Sequence of chain B:
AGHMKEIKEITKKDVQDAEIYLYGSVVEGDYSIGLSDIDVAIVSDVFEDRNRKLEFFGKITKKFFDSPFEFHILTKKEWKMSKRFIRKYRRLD

Residue-level contacts at the interface:
Residue D37 in chain A interacts with residue H3 in chain B (closest heavy-atom distance 2.8 Å).
Residue A1 in chain A contacts residue D37 in chain B (closest heavy-atom distance 2.9 Å).
Residue F69 in chain A is in contact with residue P68 in chain B (closest heavy-atom distance 4.0 Å).
Residue V26 in chain A interacts with residue V27 in chain B (closest heavy-atom distance 3.5 Å).
Residue L35 in chain A interacts with residue A1 in chain B (closest heavy-atom distance 4.9 Å).
Residue V26 in chain A contacts residue L22 in chain B (closest heavy-atom distance 4.2 Å).
Residue R90 in chain A interacts with residue G29 in chain B (closest heavy-atom distance 5.0 Å).
Residue H3 in chain A contacts residue D37 in chain B (closest heavy-atom distance 2.8 Å).
Residue H3 in chain A contacts residue P68 in chain B (closest heavy-atom distance 3.4 Å).
Residue V27 in chain A interacts with residue Y31 in chain B (closest heavy-atom distance 4.7 Å).
Residue V27 in chain A interacts with residue V26 in chain B (closest heavy-atom distance 3.5 Å).
Residue I38 in chain A contacts residue V26 in chain B (closest heavy-atom distance 4.3 Å).
Residue L22 in chain A interacts with residue Y31 in chain B (closest heavy-atom distance 3.6 Å).
Residue D37 in chain A interacts with residue G2 in chain B (closest heavy-atom distance 3.8 Å).
Residue A1 in chain A is in contact with residue P68 in chain B (closest heavy-atom distance 3.3 Å).
Residue D37 in chain A interacts with residue F69 in chain B (closest heavy-atom distance 4.2 Å).
Residue R90 in chain A contacts residue Y31 in chain B (closest heavy-atom distance 3.8 Å).
Residue D93 in chain A contacts residue Y31 in chain B (closest heavy-atom distance 3.7 Å).
Residue F69 in chain A interacts with residue D37 in chain B (closest heavy-atom distance 4.2 Å).
Residue I38 in chain A is in contact with residue I38 in chain B (closest heavy-atom distance 3.5 Å).
Residue L92 in chain A interacts with residue Y31 in chain B (closest heavy-atom distance 3.7 Å).
Residue A1 in chain A interacts with residue S36 in chain B (closest heavy-atom distance 3.2 Å).
Residue Y31 in chain A is in contact with residue D93 in chain B (closest heavy-atom distance 3.5 Å).
Residue D37 in chain A interacts with residue A1 in chain B (closest heavy-atom distance 2.7 Å).
Residue P68 in chain A contacts residue P68 in chain B (closest heavy-atom distance 3.1 Å).
Residue V26 in chain A is in contact with residue M4 in chain B (closest heavy-atom distance 3.3 Å).
Residue H3 in chain A is in contact with residue S67 in chain B (closest heavy-atom distance 3.2 Å).
Residue H3 in chain A contacts residue D66 in chain B (closest heavy-atom distance 3.5 Å).
Residue M4 in chain A interacts with residue Y31 in chain B (closest heavy-atom distance 3.2 Å).
Residue V26 in chain A interacts with residue V26 in chain B (closest heavy-atom distance 3.5 Å).
Residue P68 in chain A is in contact with residue F69 in chain B (closest heavy-atom distance 4.0 Å).
Residue D66 in chain A contacts residue H3 in chain B (closest heavy-atom distance 3.2 Å).
Residue Y31 in chain A is in contact with residue R90 in chain B (closest heavy-atom distance 3.4 Å).
Residue V26 in chain A interacts with residue I38 in chain B (closest heavy-atom distance 4.5 Å).
Residue Y31 in chain A interacts with residue L92 in chain B (closest heavy-atom distance 3.5 Å).
Residue Y31 in chain A contacts residue M4 in chain B (closest heavy-atom distance 4.2 Å).
Residue S67 in chain A is in contact with residue H3 in chain B (closest heavy-atom distance 3.4 Å).
Residue F69 in chain A is in contact with residue A1 in chain B (closest heavy-atom distance 4.5 Å).
Residue I38 in chain A interacts with residue A1 in chain B (closest heavy-atom distance 4.7 Å).
Residue K5 in chain A contacts residue D37 in chain B (closest heavy-atom distance 4.9 Å).
Residue A1 in chain A interacts with residue F69 in chain B (closest heavy-atom distance 4.6 Å).
Residue S67 in chain A contacts residue A1 in chain B (closest heavy-atom distance 3.4 Å).
Residue D37 in chain A interacts with residue K5 in chain B (closest heavy-atom distance 5.0 Å).
Residue A1 in chain A interacts with residue I38 in chain B (closest heavy-atom distance 4.7 Å).
Residue S36 in chain A contacts residue A1 in chain B (closest heavy-atom distance 3.2 Å).
Residue M4 in chain A interacts with residue V26 in chain B (closest heavy-atom distance 3.5 Å).
Residue M4 in chain A contacts residue S25 in chain B (closest heavy-atom distance 3.5 Å).
Residue P68 in chain A is in contact with residue H3 in chain B (closest heavy-atom distance 3.6 Å).
Residue G2 in chain A contacts residue D37 in chain B (closest heavy-atom distance 3.8 Å).
Residue L22 in chain A contacts residue V26 in chain B (closest heavy-atom distance 4.2 Å).
Residue A1 in chain A interacts with residue S67 in chain B (closest heavy-atom distance 3.3 Å).
Residue D37 in chain A interacts with residue M4 in chain B (closest heavy-atom distance 3.1 Å).
Residue P68 in chain A interacts with residue A1 in chain B (closest heavy-atom distance 3.4 Å).
Residue Y31 in chain A contacts residue V27 in chain B (closest heavy-atom distance 4.9 Å).
Residue G29 in chain A interacts with residue R90 in chain B (closest heavy-atom distance 4.2 Å).
Residue D93 in chain A interacts with residue S32 in chain B (closest heavy-atom distance 3.4 Å).
Residue M4 in chain A is in contact with residue D37 in chain B (closest heavy-atom distance 3.0 Å).
Residue S32 in chain A is in contact with residue D93 in chain B (closest heavy-atom distance 3.8 Å).
Residue S25 in chain A contacts residue M4 in chain B (closest heavy-atom distance 4.1 Å).
Residue Y31 in chain A contacts residue L22 in chain B (closest heavy-atom distance 3.5 Å).

These two protein chains interact to form a complex.

Sequence of chain A:
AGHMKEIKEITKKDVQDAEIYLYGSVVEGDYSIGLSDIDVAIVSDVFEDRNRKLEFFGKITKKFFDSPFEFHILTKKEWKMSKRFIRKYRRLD